Contacts between the two chains:
Residue K73 in chain A contacts residue T27 in chain B (closest heavy-atom distance 4.3 Å).
Residue F102 in chain A interacts with residue G7 in chain B (closest heavy-atom distance 4.3 Å).
Residue M97 in chain A interacts with residue P29 in chain B (closest heavy-atom distance 3.6 Å).
Residue M97 in chain A is in contact with residue C28 in chain B (closest heavy-atom distance 4.8 Å).
Residue Y69 in chain A is in contact with residue P29 in chain B (closest heavy-atom distance 3.5 Å).
Residue N68 in chain A is in contact with residue H32 in chain B (closest heavy-atom distance 3.4 Å).
Residue C70 in chain A is in contact with residue R22 in chain B (closest heavy-atom distance 3.6 Å).
Residue Q100 in chain A is in contact with residue G7 in chain B (closest heavy-atom distance 3.0 Å).
Residue P137 in chain A contacts residue G7 in chain B (closest heavy-atom distance 3.8 Å).
Residue K73 in chain A interacts with residue C28 in chain B (closest heavy-atom distance 3.3 Å).
Residue I77 in chain A interacts with residue P29 in chain B (closest heavy-atom distance 4.2 Å).
Residue K73 in chain A contacts residue C25 in chain B (closest heavy-atom distance 3.3 Å).
Residue N68 in chain A interacts with residue P29 in chain B (closest heavy-atom distance 4.0 Å).
Residue F139 in chain A is in contact with residue C8 in chain B (closest heavy-atom distance 3.6 Å).
Residue N68 in chain A contacts residue V31 in chain B (closest heavy-atom distance 3.0 Å).
Residue Y39 in chain A is in contact with residue P6 in chain B (closest heavy-atom distance 4.8 Å).
Residue Y69 in chain A is in contact with residue Y30 in chain B (closest heavy-atom distance 4.8 Å).
Residue F139 in chain A contacts residue N10 in chain B (closest heavy-atom distance 3.2 Å).
Residue Y141 in chain A is in contact with residue C28 in chain B (closest heavy-atom distance 4.9 Å).
Residue Y69 in chain A contacts residue V31 in chain B (closest heavy-atom distance 3.6 Å).
Residue N68 in chain A interacts with residue Y30 in chain B (closest heavy-atom distance 3.4 Å).
Residue P67 in chain A contacts residue N33 in chain B (closest heavy-atom distance 4.5 Å).
Residue P137 in chain A interacts with residue C8 in chain B (closest heavy-atom distance 3.4 Å).
Residue G74 in chain A is in contact with residue P29 in chain B (closest heavy-atom distance 3.7 Å).
Residue L142 in chain A contacts residue T27 in chain B (closest heavy-atom distance 4.9 Å).
Residue P67 in chain A is in contact with residue V31 in chain B (closest heavy-atom distance 3.5 Å).
Residue C70 in chain A contacts residue V31 in chain B (closest heavy-atom distance 3.8 Å).
Residue C70 in chain A is in contact with residue P29 in chain B (closest heavy-atom distance 2.7 Å).
Residue K73 in chain A is in contact with residue P29 in chain B (closest heavy-atom distance 3.7 Å).
Residue Q100 in chain A contacts residue C8 in chain B (closest heavy-atom distance 4.6 Å).
Residue K73 in chain A contacts residue N26 in chain B (closest heavy-atom distance 3.6 Å).
Residue C70 in chain A contacts residue Y30 in chain B (closest heavy-atom distance 4.8 Å).
Residue R33 in chain A is in contact with residue P6 in chain B (closest heavy-atom distance 3.7 Å).
Residue Y141 in chain A interacts with residue T27 in chain B (closest heavy-atom distance 2.7 Å).
Residue F139 in chain A contacts residue T27 in chain B (closest heavy-atom distance 4.1 Å).

Sequence of chain A:
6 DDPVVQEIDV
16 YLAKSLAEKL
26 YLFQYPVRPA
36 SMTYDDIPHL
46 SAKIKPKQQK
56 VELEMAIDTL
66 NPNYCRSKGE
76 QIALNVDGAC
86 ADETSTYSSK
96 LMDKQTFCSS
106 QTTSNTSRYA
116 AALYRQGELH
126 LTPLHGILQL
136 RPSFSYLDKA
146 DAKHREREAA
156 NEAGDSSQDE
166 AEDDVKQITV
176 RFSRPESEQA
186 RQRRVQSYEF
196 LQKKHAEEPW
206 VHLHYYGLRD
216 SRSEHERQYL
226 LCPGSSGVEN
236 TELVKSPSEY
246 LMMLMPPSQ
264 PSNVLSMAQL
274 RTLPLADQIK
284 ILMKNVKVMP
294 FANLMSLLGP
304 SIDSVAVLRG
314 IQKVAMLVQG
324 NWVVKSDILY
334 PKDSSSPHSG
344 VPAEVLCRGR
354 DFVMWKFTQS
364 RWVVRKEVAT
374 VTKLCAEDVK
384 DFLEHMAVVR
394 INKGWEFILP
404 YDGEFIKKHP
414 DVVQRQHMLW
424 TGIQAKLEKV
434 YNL

The following describes two proteins that form a bound complex.

Sequence of chain B:
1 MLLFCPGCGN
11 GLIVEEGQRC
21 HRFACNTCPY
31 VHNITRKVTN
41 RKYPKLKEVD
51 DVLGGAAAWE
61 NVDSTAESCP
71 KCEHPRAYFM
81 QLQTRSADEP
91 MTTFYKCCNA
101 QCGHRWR